The following describes two proteins that form a bound complex.

Sequence of the second protein:
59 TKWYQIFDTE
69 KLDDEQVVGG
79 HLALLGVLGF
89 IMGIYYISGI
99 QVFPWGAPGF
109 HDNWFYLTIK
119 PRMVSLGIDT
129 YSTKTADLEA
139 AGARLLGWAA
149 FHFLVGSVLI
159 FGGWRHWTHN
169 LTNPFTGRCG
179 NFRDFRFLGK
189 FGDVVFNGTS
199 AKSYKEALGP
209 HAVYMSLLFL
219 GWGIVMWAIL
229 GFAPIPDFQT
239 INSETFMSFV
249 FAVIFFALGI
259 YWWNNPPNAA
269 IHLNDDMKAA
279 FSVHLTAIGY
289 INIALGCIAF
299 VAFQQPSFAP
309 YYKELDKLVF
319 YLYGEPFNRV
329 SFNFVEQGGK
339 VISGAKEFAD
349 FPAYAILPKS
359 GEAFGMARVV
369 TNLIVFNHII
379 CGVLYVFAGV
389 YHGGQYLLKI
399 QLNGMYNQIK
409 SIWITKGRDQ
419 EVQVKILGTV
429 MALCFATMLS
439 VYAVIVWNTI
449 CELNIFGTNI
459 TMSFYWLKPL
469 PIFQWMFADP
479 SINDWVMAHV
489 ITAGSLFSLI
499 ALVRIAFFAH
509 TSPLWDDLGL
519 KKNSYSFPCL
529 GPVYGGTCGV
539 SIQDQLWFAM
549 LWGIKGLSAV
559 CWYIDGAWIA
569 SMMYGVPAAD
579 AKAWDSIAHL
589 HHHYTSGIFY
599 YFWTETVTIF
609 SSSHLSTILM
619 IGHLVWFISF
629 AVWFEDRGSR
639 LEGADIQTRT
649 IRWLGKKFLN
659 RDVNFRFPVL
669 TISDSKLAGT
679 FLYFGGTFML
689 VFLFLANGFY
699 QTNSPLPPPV

Contacts between the two chains:
Residue I424 in the second protein is in contact with residue A22 in the first protein (closest heavy-atom distance 5.0 Å).
Residue K414 in the second protein interacts with residue A22 in the first protein (closest heavy-atom distance 4.2 Å).
Residue S493 in the second protein is in contact with residue W34 in the first protein (closest heavy-atom distance 4.8 Å).
Residue L494 in the second protein is in contact with residue W34 in the first protein (closest heavy-atom distance 3.6 Å).
Residue T490 in the second protein interacts with residue W34 in the first protein (closest heavy-atom distance 3.2 Å).
Residue I424 in the second protein is in contact with residue M26 in the first protein (closest heavy-atom distance 3.9 Å).
Residue T427 in the second protein is in contact with residue L27 in the first protein (closest heavy-atom distance 3.8 Å).
Residue I424 in the second protein is in contact with residue G23 in the first protein (closest heavy-atom distance 3.9 Å).
Residue L431 in the second protein is in contact with residue I30 in the first protein (closest heavy-atom distance 4.6 Å).
Residue L431 in the second protein interacts with residue L27 in the first protein (closest heavy-atom distance 4.3 Å).
Residue F471 in the second protein contacts residue W36 in the first protein (closest heavy-atom distance 4.8 Å).
Residue K423 in the second protein is in contact with residue E21 in the first protein (closest heavy-atom distance 5.0 Å).
Residue L431 in the second protein interacts with residue W34 in the first protein (closest heavy-atom distance 5.0 Å).

Sequence of the first protein:
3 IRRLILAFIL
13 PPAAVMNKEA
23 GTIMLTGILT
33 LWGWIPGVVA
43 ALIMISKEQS